Sequence of protein 2:
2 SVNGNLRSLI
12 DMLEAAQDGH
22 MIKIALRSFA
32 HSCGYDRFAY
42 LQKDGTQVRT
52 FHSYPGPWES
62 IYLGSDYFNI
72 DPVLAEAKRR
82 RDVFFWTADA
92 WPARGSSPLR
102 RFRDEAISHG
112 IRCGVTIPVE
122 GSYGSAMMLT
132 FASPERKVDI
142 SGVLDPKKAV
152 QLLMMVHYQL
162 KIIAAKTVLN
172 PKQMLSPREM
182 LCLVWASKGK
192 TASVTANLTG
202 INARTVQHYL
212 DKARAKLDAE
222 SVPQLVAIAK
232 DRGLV

Sequence of protein 1:
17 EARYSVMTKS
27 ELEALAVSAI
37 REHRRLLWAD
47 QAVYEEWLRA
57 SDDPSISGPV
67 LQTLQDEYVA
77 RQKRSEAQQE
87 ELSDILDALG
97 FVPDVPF

This data describes a binding interaction between two proteins.

Interface contacts:
Residue K173 in protein 2 interacts with residue Y50 in protein 1 (closest heavy-atom distance 4.4 Å).
Residue S177 in protein 2 interacts with residue Q47 in protein 1 (closest heavy-atom distance 4.0 Å).
Residue K191 in protein 2 is in contact with residue V98 in protein 1 (closest heavy-atom distance 4.2 Å).
Residue W186 in protein 2 contacts residue Q85 in protein 1 (closest heavy-atom distance 3.2 Å).
Residue P172 in protein 2 contacts residue S57 in protein 1 (closest heavy-atom distance 3.5 Å).
Residue L235 in protein 2 interacts with residue E82 in protein 1 (closest heavy-atom distance 3.4 Å).
Residue V236 in protein 2 interacts with residue E82 in protein 1 (closest heavy-atom distance 4.2 Å).
Residue L176 in protein 2 interacts with residue Y74 in protein 1 (closest heavy-atom distance 2.5 Å).
Residue L199 in protein 2 contacts residue H39 in protein 1 (closest heavy-atom distance 4.2 Å).
Residue R179 in protein 2 contacts residue Q47 in protein 1 (closest heavy-atom distance 2.9 Å).
Residue R179 in protein 2 contacts residue Y50 in protein 1 (closest heavy-atom distance 4.3 Å).
Residue L182 in protein 2 contacts residue Q85 in protein 1 (closest heavy-atom distance 2.8 Å).
Residue K173 in protein 2 contacts residue L54 in protein 1 (closest heavy-atom distance 4.0 Å).
Residue M175 in protein 2 is in contact with residue W53 in protein 1 (closest heavy-atom distance 3.8 Å).
Residue N198 in protein 2 interacts with residue R40 in protein 1 (closest heavy-atom distance 2.8 Å).
Residue L182 in protein 2 contacts residue H39 in protein 1 (closest heavy-atom distance 3.6 Å).
Residue P178 in protein 2 is in contact with residue L43 in protein 1 (closest heavy-atom distance 3.7 Å).
Residue T168 in protein 2 is in contact with residue Q68 in protein 1 (closest heavy-atom distance 4.2 Å).
Residue P178 in protein 2 is in contact with residue D46 in protein 1 (closest heavy-atom distance 3.3 Å).
Residue A197 in protein 2 contacts residue F103 in protein 1 (closest heavy-atom distance 4.2 Å).
Residue M181 in protein 2 contacts residue Q78 in protein 1 (closest heavy-atom distance 4.3 Å).
Residue G201 in protein 2 interacts with residue F103 in protein 1 (closest heavy-atom distance 3.2 Å).
Residue T200 in protein 2 interacts with residue H39 in protein 1 (closest heavy-atom distance 3.7 Å).
Residue N198 in protein 2 contacts residue F103 in protein 1 (closest heavy-atom distance 4.0 Å).
Residue K217 in protein 2 interacts with residue Y50 in protein 1 (closest heavy-atom distance 3.2 Å).
Residue V169 in protein 2 is in contact with residue Q68 in protein 1 (closest heavy-atom distance 3.6 Å).
Residue V169 in protein 2 is in contact with residue Q71 in protein 1 (closest heavy-atom distance 3.5 Å).
Residue L199 in protein 2 contacts residue I36 in protein 1 (closest heavy-atom distance 3.9 Å).
Residue P178 in protein 2 is in contact with residue Y50 in protein 1 (closest heavy-atom distance 3.4 Å).
Residue L170 in protein 2 is in contact with residue V75 in protein 1 (closest heavy-atom distance 4.4 Å).
Residue L182 in protein 2 interacts with residue L43 in protein 1 (closest heavy-atom distance 3.8 Å).
Residue L176 in protein 2 contacts residue Y50 in protein 1 (closest heavy-atom distance 4.2 Å).
Residue M175 in protein 2 interacts with residue Y74 in protein 1 (closest heavy-atom distance 3.4 Å).
Residue K167 in protein 2 is in contact with residue Q68 in protein 1 (closest heavy-atom distance 3.2 Å).
Residue W186 in protein 2 contacts residue L88 in protein 1 (closest heavy-atom distance 3.9 Å).
Residue T168 in protein 2 contacts residue Q71 in protein 1 (closest heavy-atom distance 2.8 Å).
Residue L199 in protein 2 is in contact with residue R40 in protein 1 (closest heavy-atom distance 3.2 Å).
Residue W186 in protein 2 is in contact with residue S89 in protein 1 (closest heavy-atom distance 4.1 Å).
Residue W186 in protein 2 contacts residue L92 in protein 1 (closest heavy-atom distance 4.2 Å).
Residue L199 in protein 2 is in contact with residue V98 in protein 1 (closest heavy-atom distance 3.6 Å).
Residue N198 in protein 2 is in contact with residue P99 in protein 1 (closest heavy-atom distance 4.1 Å).
Residue L170 in protein 2 contacts residue Q71 in protein 1 (closest heavy-atom distance 3.4 Å).
Residue L170 in protein 2 contacts residue W53 in protein 1 (closest heavy-atom distance 3.6 Å).
Residue P178 in protein 2 interacts with residue Q47 in protein 1 (closest heavy-atom distance 3.1 Å).
Residue L235 in protein 2 interacts with residue Q78 in protein 1 (closest heavy-atom distance 3.7 Å).
Residue L199 in protein 2 interacts with residue L92 in protein 1 (closest heavy-atom distance 4.0 Å).
Residue K189 in protein 2 is in contact with residue S89 in protein 1 (closest heavy-atom distance 3.6 Å).
Residue P172 in protein 2 interacts with residue W53 in protein 1 (closest heavy-atom distance 3.3 Å).
Residue P172 in protein 2 interacts with residue Y50 in protein 1 (closest heavy-atom distance 2.8 Å).
Residue T200 in protein 2 is in contact with residue R40 in protein 1 (closest heavy-atom distance 3.9 Å).
Residue T200 in protein 2 is in contact with residue L43 in protein 1 (closest heavy-atom distance 3.7 Å).
Residue M175 in protein 2 is in contact with residue Y50 in protein 1 (closest heavy-atom distance 3.2 Å).
Residue V195 in protein 2 interacts with residue V98 in protein 1 (closest heavy-atom distance 4.2 Å).
Residue R179 in protein 2 interacts with residue L43 in protein 1 (closest heavy-atom distance 3.7 Å).
Residue K189 in protein 2 contacts residue E86 in protein 1 (closest heavy-atom distance 3.1 Å).
Residue I202 in protein 2 interacts with residue L43 in protein 1 (closest heavy-atom distance 4.0 Å).
Residue W186 in protein 2 interacts with residue H39 in protein 1 (closest heavy-atom distance 3.1 Å).
Residue S177 in protein 2 is in contact with residue Y50 in protein 1 (closest heavy-atom distance 3.2 Å).
Residue P172 in protein 2 is in contact with residue L54 in protein 1 (closest heavy-atom distance 3.1 Å).
Residue V185 in protein 2 interacts with residue Q85 in protein 1 (closest heavy-atom distance 3.0 Å).